Residue-level contacts at the interface:
Residue A184 in chain B contacts residue P20 in chain A (closest heavy-atom distance 4.0 Å).
Residue P43 in chain B is in contact with residue W37 in chain A (closest heavy-atom distance 2.9 Å).
Residue L165 in chain B is in contact with residue L19 in chain A (closest heavy-atom distance 3.8 Å).
Residue M9 in chain B contacts residue F3 in chain A (closest heavy-atom distance 3.9 Å).
Residue I82 in chain B is in contact with residue W37 in chain A (closest heavy-atom distance 3.9 Å).
Residue Y192 in chain B is in contact with residue L9 in chain A (closest heavy-atom distance 3.2 Å).
Residue Y192 in chain B interacts with residue L10 in chain A (closest heavy-atom distance 3.4 Å).
Residue Y192 in chain B is in contact with residue L6 in chain A (closest heavy-atom distance 3.4 Å).
Residue E109 in chain B interacts with residue W37 in chain A (closest heavy-atom distance 3.5 Å).
Residue A85 in chain B interacts with residue S30 in chain A (closest heavy-atom distance 3.9 Å).
Residue K88 in chain B is in contact with residue P31 in chain A (closest heavy-atom distance 3.7 Å).
Residue F90 in chain B interacts with residue F38 in chain A (closest heavy-atom distance 3.7 Å).
Residue A85 in chain B is in contact with residue I34 in chain A (closest heavy-atom distance 3.5 Å).
Residue F193 in chain B contacts residue L6 in chain A (closest heavy-atom distance 3.7 Å).
Residue A184 in chain B is in contact with residue P18 in chain A (closest heavy-atom distance 3.5 Å).
Residue A81 in chain B interacts with residue L29 in chain A (closest heavy-atom distance 3.8 Å).
Residue G147 in chain B contacts residue W7 in chain A (closest heavy-atom distance 3.9 Å).
Residue Q47 in chain B interacts with residue Q36 in chain A (closest heavy-atom distance 3.3 Å).
Residue Y89 in chain B contacts residue I34 in chain A (closest heavy-atom distance 3.9 Å).
Residue C189 in chain B interacts with residue W7 in chain A (closest heavy-atom distance 3.6 Å).
Residue L42 in chain B contacts residue W37 in chain A (closest heavy-atom distance 4.0 Å).
Residue V77 in chain B is in contact with residue L27 in chain A (closest heavy-atom distance 3.9 Å).
Residue V77 in chain B interacts with residue A23 in chain A (closest heavy-atom distance 3.6 Å).
Residue F148 in chain B is in contact with residue W7 in chain A (closest heavy-atom distance 3.6 Å).
Residue I82 in chain B is in contact with residue L29 in chain A (closest heavy-atom distance 3.5 Å).
Residue P146 in chain B interacts with residue S4 in chain A (closest heavy-atom distance 3.5 Å).
Residue V180 in chain B is in contact with residue M24 in chain A (closest heavy-atom distance 3.7 Å).
Residue C86 in chain B is in contact with residue I34 in chain A (closest heavy-atom distance 3.5 Å).
Residue K88 in chain B is in contact with residue L29 in chain A (closest heavy-atom distance 3.6 Å).
Residue I185 in chain B is in contact with residue W7 in chain A (closest heavy-atom distance 3.8 Å).
Residue M2 in chain B interacts with residue F3 in chain A (closest heavy-atom distance 3.5 Å).
Residue L145 in chain B contacts residue W7 in chain A (closest heavy-atom distance 4.0 Å).
Residue F45 in chain B is in contact with residue W37 in chain A (closest heavy-atom distance 3.2 Å).
Residue F78 in chain B interacts with residue L27 in chain A (closest heavy-atom distance 3.8 Å).
Residue V180 in chain B interacts with residue P20 in chain A (closest heavy-atom distance 3.6 Å).
Residue A81 in chain B interacts with residue M24 in chain A (closest heavy-atom distance 3.6 Å).
Residue A184 in chain B interacts with residue L19 in chain A (closest heavy-atom distance 3.7 Å).
Residue D164 in chain B is in contact with residue L19 in chain A (closest heavy-atom distance 3.6 Å).
Residue A81 in chain B interacts with residue L27 in chain A (closest heavy-atom distance 3.8 Å).
Residue Y89 in chain B interacts with residue P31 in chain A (closest heavy-atom distance 3.8 Å).
Residue V77 in chain B is in contact with residue M24 in chain A (closest heavy-atom distance 3.3 Å).
Residue E6 in chain B contacts residue S4 in chain A (closest heavy-atom distance 4.0 Å).
Residue V180 in chain B interacts with residue L19 in chain A (closest heavy-atom distance 3.7 Å).
Residue E6 in chain B contacts residue F3 in chain A (closest heavy-atom distance 3.6 Å).
Residue Y89 in chain B is in contact with residue F38 in chain A (closest heavy-atom distance 3.4 Å).
Residue I82 in chain B is in contact with residue I34 in chain A (closest heavy-atom distance 4.0 Å).
Residue V180 in chain B interacts with residue S21 in chain A (closest heavy-atom distance 3.8 Å).
Residue S176 in chain B interacts with residue M24 in chain A (closest heavy-atom distance 4.0 Å).
Residue C189 in chain B interacts with residue F3 in chain A (closest heavy-atom distance 3.5 Å).
Residue G44 in chain B is in contact with residue W37 in chain A (closest heavy-atom distance 3.3 Å).
Residue C189 in chain B contacts residue L6 in chain A (closest heavy-atom distance 3.2 Å).
Residue D61 in chain B contacts residue L27 in chain A (closest heavy-atom distance 4.0 Å).
Residue K92 in chain B is in contact with residue P31 in chain A (closest heavy-atom distance 4.0 Å).
Residue P146 in chain B contacts residue W7 in chain A (closest heavy-atom distance 3.7 Å).
Residue K50 in chain B contacts residue Q36 in chain A (closest heavy-atom distance 4.0 Å).
Residue A188 in chain B contacts residue L10 in chain A (closest heavy-atom distance 4.0 Å).
Residue A80 in chain B interacts with residue M24 in chain A (closest heavy-atom distance 3.7 Å).
Residue I179 in chain B contacts residue M24 in chain A (closest heavy-atom distance 3.7 Å).
Residue A85 in chain B contacts residue L29 in chain A (closest heavy-atom distance 3.9 Å).
Residue Y89 in chain B interacts with residue E35 in chain A (closest heavy-atom distance 3.8 Å).

These two protein chains interact to form a complex.

Sequence of chain B:
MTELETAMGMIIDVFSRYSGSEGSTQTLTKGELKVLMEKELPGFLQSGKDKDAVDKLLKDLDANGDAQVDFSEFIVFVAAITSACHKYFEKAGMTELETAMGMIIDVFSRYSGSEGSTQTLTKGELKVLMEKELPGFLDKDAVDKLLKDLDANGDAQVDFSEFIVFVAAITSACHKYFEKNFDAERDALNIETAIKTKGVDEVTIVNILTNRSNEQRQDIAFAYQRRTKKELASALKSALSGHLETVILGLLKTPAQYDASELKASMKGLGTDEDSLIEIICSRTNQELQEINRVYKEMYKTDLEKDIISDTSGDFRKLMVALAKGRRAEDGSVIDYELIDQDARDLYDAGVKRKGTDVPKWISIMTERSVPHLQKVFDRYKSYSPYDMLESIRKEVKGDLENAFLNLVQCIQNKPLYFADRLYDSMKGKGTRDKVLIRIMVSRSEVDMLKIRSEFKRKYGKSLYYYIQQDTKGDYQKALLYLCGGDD

Sequence of chain A:
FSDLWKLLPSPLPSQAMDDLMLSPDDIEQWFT